Sequence of chain A:
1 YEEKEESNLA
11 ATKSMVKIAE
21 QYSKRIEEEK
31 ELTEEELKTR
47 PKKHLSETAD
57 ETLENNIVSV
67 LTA

Sequence of chain B:
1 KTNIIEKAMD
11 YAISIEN

Residue-level contacts at the interface:
Residue I63 in chain A interacts with residue I15 in chain B (closest heavy-atom distance 4.0 Å).
Residue I63 in chain A interacts with residue A12 in chain B (closest heavy-atom distance 3.3 Å).
Residue V66 in chain A is in contact with residue A8 in chain B (closest heavy-atom distance 3.8 Å).
Residue L59 in chain A interacts with residue I15 in chain B (closest heavy-atom distance 2.2 Å).

The following describes two proteins that form a bound complex.